Contacts between the two chains:
Residue Q44 in protein 1 is in contact with residue A33 in protein 2 (closest heavy-atom distance 3.7 Å).
Residue F48 in protein 1 is in contact with residue C12 in protein 2 (closest heavy-atom distance 3.7 Å).
Residue F79 in protein 1 contacts residue P14 in protein 2 (closest heavy-atom distance 4.0 Å).
Residue F48 in protein 1 is in contact with residue R9 in protein 2 (closest heavy-atom distance 3.6 Å).
Residue W193 in protein 1 interacts with residue N7 in protein 2 (closest heavy-atom distance 3.9 Å).
Residue Y53 in protein 1 interacts with residue R26 in protein 2 (closest heavy-atom distance 3.4 Å).
Residue P45 in protein 1 interacts with residue D11 in protein 2 (closest heavy-atom distance 3.6 Å).
Residue F48 in protein 1 interacts with residue C28 in protein 2 (closest heavy-atom distance 3.3 Å).
Residue Q243 in protein 1 interacts with residue R9 in protein 2 (closest heavy-atom distance 3.0 Å).
Residue P50 in protein 1 contacts residue G27 in protein 2 (closest heavy-atom distance 3.4 Å).
Residue F49 in protein 1 interacts with residue C12 in protein 2 (closest heavy-atom distance 3.7 Å).
Residue F48 in protein 1 contacts residue I31 in protein 2 (closest heavy-atom distance 3.8 Å).
Residue F48 in protein 1 is in contact with residue V4 in protein 2 (closest heavy-atom distance 3.7 Å).
Residue P50 in protein 1 is in contact with residue Q1 in protein 2 (closest heavy-atom distance 3.5 Å).
Residue Q44 in protein 1 interacts with residue P6 in protein 2 (closest heavy-atom distance 3.4 Å).
Residue F79 in protein 1 interacts with residue R26 in protein 2 (closest heavy-atom distance 3.4 Å).
Residue W193 in protein 1 interacts with residue P6 in protein 2 (closest heavy-atom distance 3.7 Å).
Residue F79 in protein 1 contacts residue C12 in protein 2 (closest heavy-atom distance 3.3 Å).
Residue Y463 in protein 1 interacts with residue P14 in protein 2 (closest heavy-atom distance 3.5 Å).
Residue Q243 in protein 1 interacts with residue N7 in protein 2 (closest heavy-atom distance 3.1 Å).
Residue F49 in protein 1 is in contact with residue F10 in protein 2 (closest heavy-atom distance 3.1 Å).
Residue C47 in protein 1 interacts with residue C23 in protein 2 (closest heavy-atom distance 2.2 Å).
Residue W193 in protein 1 contacts residue R9 in protein 2 (closest heavy-atom distance 3.5 Å).
Residue R251 in protein 1 contacts residue P14 in protein 2 (closest heavy-atom distance 3.5 Å).
Residue F49 in protein 1 interacts with residue D11 in protein 2 (closest heavy-atom distance 3.2 Å).
Residue P51 in protein 1 interacts with residue Q1 in protein 2 (closest heavy-atom distance 3.0 Å).
Residue C47 in protein 1 contacts residue A13 in protein 2 (closest heavy-atom distance 4.0 Å).
Residue Q44 in protein 1 interacts with residue R9 in protein 2 (closest heavy-atom distance 3.4 Å).
Residue S245 in protein 1 contacts residue N7 in protein 2 (closest heavy-atom distance 3.3 Å).
Residue C47 in protein 1 interacts with residue I18 in protein 2 (closest heavy-atom distance 3.8 Å).
Residue Y53 in protein 1 interacts with residue G27 in protein 2 (closest heavy-atom distance 3.9 Å).
Residue P244 in protein 1 contacts residue N7 in protein 2 (closest heavy-atom distance 3.8 Å).
Residue F48 in protein 1 is in contact with residue C2 in protein 2 (closest heavy-atom distance 3.6 Å).
Residue Y53 in protein 1 interacts with residue C28 in protein 2 (closest heavy-atom distance 3.8 Å).
Residue C47 in protein 1 contacts residue C12 in protein 2 (closest heavy-atom distance 2.9 Å).
Residue F79 in protein 1 interacts with residue D15 in protein 2 (closest heavy-atom distance 3.8 Å).
Residue Q243 in protein 1 interacts with residue S8 in protein 2 (closest heavy-atom distance 3.8 Å).
Residue S245 in protein 1 contacts residue S8 in protein 2 (closest heavy-atom distance 3.5 Å).
Residue R251 in protein 1 is in contact with residue D11 in protein 2 (closest heavy-atom distance 3.9 Å).
Residue W46 in protein 1 interacts with residue A33 in protein 2 (closest heavy-atom distance 3.6 Å).
Residue S169 in protein 1 interacts with residue F10 in protein 2 (closest heavy-atom distance 3.9 Å).
Residue S249 in protein 1 is in contact with residue F10 in protein 2 (closest heavy-atom distance 3.7 Å).
Residue C47 in protein 1 interacts with residue C28 in protein 2 (closest heavy-atom distance 3.7 Å).
Residue F49 in protein 1 contacts residue C28 in protein 2 (closest heavy-atom distance 3.7 Å).
Residue W46 in protein 1 is in contact with residue Y30 in protein 2 (closest heavy-atom distance 3.3 Å).
Residue P50 in protein 1 interacts with residue C29 in protein 2 (closest heavy-atom distance 3.7 Å).
Residue F48 in protein 1 contacts residue F10 in protein 2 (closest heavy-atom distance 3.1 Å).
Residue C47 in protein 1 is in contact with residue D11 in protein 2 (closest heavy-atom distance 3.4 Å).
Residue W46 in protein 1 contacts residue I31 in protein 2 (closest heavy-atom distance 2.9 Å).
Residue Q243 in protein 1 interacts with residue F10 in protein 2 (closest heavy-atom distance 3.5 Å).
Residue V156 in protein 1 contacts residue F10 in protein 2 (closest heavy-atom distance 3.6 Å).
Residue F80 in protein 1 is in contact with residue D15 in protein 2 (closest heavy-atom distance 3.9 Å).
Residue P50 in protein 1 is in contact with residue C28 in protein 2 (closest heavy-atom distance 3.9 Å).
Residue F48 in protein 1 interacts with residue C29 in protein 2 (closest heavy-atom distance 2.9 Å).
Residue A157 in protein 1 contacts residue F10 in protein 2 (closest heavy-atom distance 3.8 Å).
Residue P45 in protein 1 contacts residue R9 in protein 2 (closest heavy-atom distance 3.5 Å).
Residue W46 in protein 1 interacts with residue P32 in protein 2 (closest heavy-atom distance 3.5 Å).
Residue A247 in protein 1 interacts with residue F10 in protein 2 (closest heavy-atom distance 3.6 Å).
Residue W46 in protein 1 interacts with residue C29 in protein 2 (closest heavy-atom distance 3.4 Å).
Residue C47 in protein 1 is in contact with residue C29 in protein 2 (closest heavy-atom distance 3.3 Å).

Sequence of protein 2:
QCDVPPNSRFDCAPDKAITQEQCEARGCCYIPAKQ

The following describes two proteins that form a bound complex.

Sequence of protein 1:
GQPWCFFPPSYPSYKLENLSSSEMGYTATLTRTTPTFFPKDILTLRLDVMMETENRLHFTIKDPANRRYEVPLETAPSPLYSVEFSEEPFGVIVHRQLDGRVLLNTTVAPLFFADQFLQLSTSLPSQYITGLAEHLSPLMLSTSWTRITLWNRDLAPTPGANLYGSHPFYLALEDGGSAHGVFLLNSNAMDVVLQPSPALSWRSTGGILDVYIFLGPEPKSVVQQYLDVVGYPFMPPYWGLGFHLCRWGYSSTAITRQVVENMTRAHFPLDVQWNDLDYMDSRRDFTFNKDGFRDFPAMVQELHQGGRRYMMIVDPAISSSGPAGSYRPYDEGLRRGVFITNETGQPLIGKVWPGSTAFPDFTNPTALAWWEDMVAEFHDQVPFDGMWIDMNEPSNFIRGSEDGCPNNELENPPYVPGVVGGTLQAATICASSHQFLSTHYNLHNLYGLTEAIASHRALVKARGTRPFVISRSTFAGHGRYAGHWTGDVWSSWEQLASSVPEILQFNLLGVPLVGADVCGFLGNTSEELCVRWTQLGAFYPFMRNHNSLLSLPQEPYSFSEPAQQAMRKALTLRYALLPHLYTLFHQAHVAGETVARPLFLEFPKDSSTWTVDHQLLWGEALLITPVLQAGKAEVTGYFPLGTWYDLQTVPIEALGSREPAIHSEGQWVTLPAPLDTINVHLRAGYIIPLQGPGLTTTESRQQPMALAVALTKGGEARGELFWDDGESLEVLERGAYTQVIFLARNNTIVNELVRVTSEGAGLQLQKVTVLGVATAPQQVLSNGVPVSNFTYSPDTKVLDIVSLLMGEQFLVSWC